Sequence of protein 1:
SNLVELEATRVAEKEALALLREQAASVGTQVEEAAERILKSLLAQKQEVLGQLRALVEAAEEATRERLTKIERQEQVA

These two protein chains interact to form a complex.

Sequence of protein 2:
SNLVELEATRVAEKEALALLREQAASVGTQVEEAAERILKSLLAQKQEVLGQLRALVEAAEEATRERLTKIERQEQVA

Interface contacts:
Residue A69 in protein 2 interacts with residue Q37 in protein 1 (closest heavy-atom distance 3.1 Å).
Residue L70 in protein 2 interacts with residue L34 in protein 1 (closest heavy-atom distance 3.9 Å).
Residue I52 in protein 2 interacts with residue S55 in protein 1 (closest heavy-atom distance 3.2 Å).
Residue R51 in protein 2 is in contact with residue S55 in protein 1 (closest heavy-atom distance 4.4 Å).
Residue A48 in protein 2 is in contact with residue Q59 in protein 1 (closest heavy-atom distance 3.6 Å).
Residue Q59 in protein 2 interacts with residue V45 in protein 1 (closest heavy-atom distance 4.3 Å).
Residue I52 in protein 2 contacts residue L56 in protein 1 (closest heavy-atom distance 3.6 Å).
Residue E80 in protein 2 is in contact with residue A26 in protein 1 (closest heavy-atom distance 4.1 Å).
Residue Q66 in protein 2 contacts residue V41 in protein 1 (closest heavy-atom distance 3.6 Å).
Residue S40 in protein 2 is in contact with residue Q66 in protein 1 (closest heavy-atom distance 3.4 Å).
Residue Q37 in protein 2 contacts residue L70 in protein 1 (closest heavy-atom distance 3.3 Å).
Residue A77 in protein 2 contacts residue A30 in protein 1 (closest heavy-atom distance 4.5 Å).
Residue V41 in protein 2 is in contact with residue L67 in protein 1 (closest heavy-atom distance 4.2 Å).
Residue S55 in protein 2 interacts with residue I52 in protein 1 (closest heavy-atom distance 3.8 Å).
Residue Q44 in protein 2 interacts with residue V63 in protein 1 (closest heavy-atom distance 3.2 Å).
Residue E62 in protein 2 interacts with residue Q44 in protein 1 (closest heavy-atom distance 3.6 Å).
Residue E27 in protein 2 interacts with residue R81 in protein 1 (closest heavy-atom distance 2.7 Å).
Residue A48 in protein 2 interacts with residue S55 in protein 1 (closest heavy-atom distance 4.8 Å).
Residue S55 in protein 2 interacts with residue R51 in protein 1 (closest heavy-atom distance 4.9 Å).
Residue L70 in protein 2 interacts with residue A38 in protein 1 (closest heavy-atom distance 3.7 Å).
Residue I52 in protein 2 interacts with residue I52 in protein 1 (closest heavy-atom distance 4.3 Å).
Residue L56 in protein 2 contacts residue I52 in protein 1 (closest heavy-atom distance 3.6 Å).
Residue A30 in protein 2 contacts residue A77 in protein 1 (closest heavy-atom distance 4.6 Å).
Residue Q44 in protein 2 interacts with residue A58 in protein 1 (closest heavy-atom distance 4.8 Å).
Residue Q66 in protein 2 interacts with residue Q37 in protein 1 (closest heavy-atom distance 4.7 Å).
Residue V63 in protein 2 is in contact with residue V41 in protein 1 (closest heavy-atom distance 4.1 Å).
Residue Q37 in protein 2 is in contact with residue A69 in protein 1 (closest heavy-atom distance 3.0 Å).
Residue Q37 in protein 2 interacts with residue A73 in protein 1 (closest heavy-atom distance 4.1 Å).
Residue E80 in protein 2 is in contact with residue T23 in protein 1 (closest heavy-atom distance 4.5 Å).
Residue T23 in protein 2 contacts residue K84 in protein 1 (closest heavy-atom distance 3.8 Å).
Residue K84 in protein 2 contacts residue T23 in protein 1 (closest heavy-atom distance 3.7 Å).
Residue V45 in protein 2 is in contact with residue Q59 in protein 1 (closest heavy-atom distance 4.3 Å).
Residue V41 in protein 2 is in contact with residue V63 in protein 1 (closest heavy-atom distance 4.1 Å).
Residue E80 in protein 2 interacts with residue E27 in protein 1 (closest heavy-atom distance 3.9 Å).
Residue V45 in protein 2 is in contact with residue V63 in protein 1 (closest heavy-atom distance 3.5 Å).
Residue Q59 in protein 2 is in contact with residue A48 in protein 1 (closest heavy-atom distance 3.7 Å).
Residue A74 in protein 2 is in contact with residue L34 in protein 1 (closest heavy-atom distance 4.3 Å).
Residue A73 in protein 2 interacts with residue L33 in protein 1 (closest heavy-atom distance 3.5 Å).
Residue V63 in protein 2 contacts residue V45 in protein 1 (closest heavy-atom distance 4.3 Å).
Residue L33 in protein 2 contacts residue A73 in protein 1 (closest heavy-atom distance 3.7 Å).
Residue Q44 in protein 2 interacts with residue Q59 in protein 1 (closest heavy-atom distance 3.9 Å).
Residue Q44 in protein 2 contacts residue E62 in protein 1 (closest heavy-atom distance 2.9 Å).
Residue L34 in protein 2 contacts residue L70 in protein 1 (closest heavy-atom distance 4.1 Å).
Residue V63 in protein 2 is in contact with residue Q44 in protein 1 (closest heavy-atom distance 3.4 Å).
Residue L67 in protein 2 contacts residue V41 in protein 1 (closest heavy-atom distance 4.3 Å).
Residue A38 in protein 2 contacts residue L70 in protein 1 (closest heavy-atom distance 3.8 Å).
Residue Q66 in protein 2 is in contact with residue S40 in protein 1 (closest heavy-atom distance 2.5 Å).
Residue Q37 in protein 2 contacts residue Q66 in protein 1 (closest heavy-atom distance 3.5 Å).
Residue E27 in protein 2 is in contact with residue K84 in protein 1 (closest heavy-atom distance 4.7 Å).
Residue L70 in protein 2 contacts residue Q37 in protein 1 (closest heavy-atom distance 3.1 Å).
Residue A73 in protein 2 is in contact with residue Q37 in protein 1 (closest heavy-atom distance 3.9 Å).
Residue K84 in protein 2 interacts with residue E19 in protein 1 (closest heavy-atom distance 3.5 Å).
Residue R81 in protein 2 is in contact with residue E27 in protein 1 (closest heavy-atom distance 3.1 Å).
Residue V41 in protein 2 interacts with residue Q66 in protein 1 (closest heavy-atom distance 3.6 Å).
Residue Q66 in protein 2 contacts residue Q44 in protein 1 (closest heavy-atom distance 3.3 Å).